Sequence of protein 1:
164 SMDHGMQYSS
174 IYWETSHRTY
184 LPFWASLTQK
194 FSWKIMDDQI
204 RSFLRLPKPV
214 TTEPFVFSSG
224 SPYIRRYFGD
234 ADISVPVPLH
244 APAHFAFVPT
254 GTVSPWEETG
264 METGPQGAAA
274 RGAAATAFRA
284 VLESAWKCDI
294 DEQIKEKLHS

The following describes two proteins that form a bound complex.

Interface contacts:
Residue K290 in protein 1 interacts with residue P114 in protein 2 (closest heavy-atom distance 4.6 Å).
Residue S287 in protein 1 contacts residue H113 in protein 2 (closest heavy-atom distance 2.9 Å).
Residue C291 in protein 1 contacts residue Y109 in protein 2 (closest heavy-atom distance 4.5 Å).
Residue E295 in protein 1 contacts residue H18 in protein 2 (closest heavy-atom distance 3.7 Å).
Residue L285 in protein 1 interacts with residue L22 in protein 2 (closest heavy-atom distance 3.8 Å).
Residue A276 in protein 1 contacts residue F78 in protein 2 (closest heavy-atom distance 4.1 Å).
Residue A280 in protein 1 is in contact with residue A79 in protein 2 (closest heavy-atom distance 4.7 Å).
Residue E295 in protein 1 is in contact with residue P17 in protein 2 (closest heavy-atom distance 4.6 Å).
Residue T279 in protein 1 interacts with residue L117 in protein 2 (closest heavy-atom distance 3.6 Å).
Residue A288 in protein 1 is in contact with residue L22 in protein 2 (closest heavy-atom distance 4.8 Å).
Residue P268 in protein 1 is in contact with residue F120 in protein 2 (closest heavy-atom distance 3.6 Å).
Residue A283 in protein 1 is in contact with residue F115 in protein 2 (closest heavy-atom distance 4.3 Å).
Residue V284 in protein 1 interacts with residue A79 in protein 2 (closest heavy-atom distance 4.3 Å).
Residue S287 in protein 1 is in contact with residue D110 in protein 2 (closest heavy-atom distance 4.5 Å).
Residue D292 in protein 1 is in contact with residue S16 in protein 2 (closest heavy-atom distance 3.6 Å).
Residue A283 in protein 1 is in contact with residue V116 in protein 2 (closest heavy-atom distance 3.3 Å).
Residue D292 in protein 1 contacts residue P17 in protein 2 (closest heavy-atom distance 3.5 Å).
Residue A277 in protein 1 interacts with residue A82 in protein 2 (closest heavy-atom distance 3.8 Å).
Residue A283 in protein 1 interacts with residue L117 in protein 2 (closest heavy-atom distance 4.5 Å).
Residue V284 in protein 1 contacts residue L22 in protein 2 (closest heavy-atom distance 3.9 Å).
Residue F281 in protein 1 is in contact with residue L26 in protein 2 (closest heavy-atom distance 3.8 Å).
Residue A276 in protein 1 contacts residue A82 in protein 2 (closest heavy-atom distance 4.7 Å).
Residue P268 in protein 1 is in contact with residue P119 in protein 2 (closest heavy-atom distance 4.2 Å).
Residue T279 in protein 1 interacts with residue P119 in protein 2 (closest heavy-atom distance 4.4 Å).
Residue A280 in protein 1 interacts with residue A82 in protein 2 (closest heavy-atom distance 3.7 Å).
Residue D292 in protein 1 contacts residue M19 in protein 2 (closest heavy-atom distance 3.8 Å).
Residue A288 in protein 1 interacts with residue M19 in protein 2 (closest heavy-atom distance 3.9 Å).
Residue S287 in protein 1 interacts with residue F115 in protein 2 (closest heavy-atom distance 3.4 Å).
Residue A280 in protein 1 contacts residue F78 in protein 2 (closest heavy-atom distance 4.7 Å).
Residue F281 in protein 1 is in contact with residue L83 in protein 2 (closest heavy-atom distance 3.7 Å).
Residue F281 in protein 1 is in contact with residue L23 in protein 2 (closest heavy-atom distance 4.7 Å).
Residue A280 in protein 1 interacts with residue L117 in protein 2 (closest heavy-atom distance 3.7 Å).
Residue L285 in protein 1 contacts residue M19 in protein 2 (closest heavy-atom distance 3.6 Å).
Residue A288 in protein 1 interacts with residue H18 in protein 2 (closest heavy-atom distance 4.1 Å).
Residue L285 in protein 1 interacts with residue L23 in protein 2 (closest heavy-atom distance 4.5 Å).
Residue V284 in protein 1 interacts with residue F115 in protein 2 (closest heavy-atom distance 4.0 Å).
Residue V284 in protein 1 is in contact with residue Y109 in protein 2 (closest heavy-atom distance 4.6 Å).
Residue W289 in protein 1 interacts with residue M19 in protein 2 (closest heavy-atom distance 4.3 Å).
Residue S287 in protein 1 contacts residue Y109 in protein 2 (closest heavy-atom distance 3.1 Å).
Residue T279 in protein 1 contacts residue S118 in protein 2 (closest heavy-atom distance 4.6 Å).
Residue A288 in protein 1 is in contact with residue Y109 in protein 2 (closest heavy-atom distance 4.1 Å).
Residue A271 in protein 1 contacts residue P119 in protein 2 (closest heavy-atom distance 3.8 Å).
Residue V284 in protein 1 is in contact with residue L106 in protein 2 (closest heavy-atom distance 4.0 Å).
Residue D294 in protein 1 interacts with residue H113 in protein 2 (closest heavy-atom distance 4.2 Å).
Residue C291 in protein 1 contacts residue H18 in protein 2 (closest heavy-atom distance 4.2 Å).
Residue S287 in protein 1 interacts with residue P114 in protein 2 (closest heavy-atom distance 4.7 Å).
Residue C291 in protein 1 interacts with residue K112 in protein 2 (closest heavy-atom distance 3.7 Å).
Residue D292 in protein 1 is in contact with residue H18 in protein 2 (closest heavy-atom distance 2.5 Å).
Residue K290 in protein 1 interacts with residue H113 in protein 2 (closest heavy-atom distance 4.0 Å).
Residue Q296 in protein 1 contacts residue S15 in protein 2 (closest heavy-atom distance 3.7 Å).
Residue D292 in protein 1 contacts residue S15 in protein 2 (closest heavy-atom distance 4.3 Å).
Residue C291 in protein 1 interacts with residue H113 in protein 2 (closest heavy-atom distance 3.7 Å).

Sequence of protein 2:
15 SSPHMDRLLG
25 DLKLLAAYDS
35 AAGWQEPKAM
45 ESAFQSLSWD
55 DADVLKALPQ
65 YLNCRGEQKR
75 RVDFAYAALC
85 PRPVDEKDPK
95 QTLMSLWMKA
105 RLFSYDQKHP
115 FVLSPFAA